Residue-level contacts at the interface:
Residue F58 in the second protein is in contact with residue G19 in the first protein (closest heavy-atom distance 3.9 Å).
Residue Q83 in the second protein contacts residue G19 in the first protein (closest heavy-atom distance 4.9 Å).
Residue E142 in the second protein interacts with residue S21 in the first protein (closest heavy-atom distance 4.5 Å).
Residue Y150 in the second protein is in contact with residue G19 in the first protein (closest heavy-atom distance 3.6 Å).
Residue A146 in the second protein interacts with residue T16 in the first protein (closest heavy-atom distance 4.7 Å).
Residue Y59 in the second protein contacts residue G19 in the first protein (closest heavy-atom distance 3.5 Å).
Residue A146 in the second protein contacts residue R14 in the first protein (closest heavy-atom distance 4.2 Å).
Residue V36 in the second protein interacts with residue I15 in the first protein (closest heavy-atom distance 4.1 Å).
Residue F40 in the second protein contacts residue F17 in the first protein (closest heavy-atom distance 3.5 Å).
Residue E39 in the second protein interacts with residue F17 in the first protein (closest heavy-atom distance 4.1 Å).
Residue P31 in the second protein is in contact with residue I15 in the first protein (closest heavy-atom distance 3.9 Å).
Residue K148 in the second protein contacts residue G19 in the first protein (closest heavy-atom distance 4.1 Å).
Residue N147 in the second protein contacts residue I15 in the first protein (closest heavy-atom distance 3.3 Å).
Residue K148 in the second protein interacts with residue T16 in the first protein (closest heavy-atom distance 3.1 Å).
Residue Q43 in the second protein contacts residue I15 in the first protein (closest heavy-atom distance 4.3 Å).
Residue L139 in the second protein is in contact with residue F17 in the first protein (closest heavy-atom distance 4.2 Å).
Residue F58 in the second protein contacts residue F17 in the first protein (closest heavy-atom distance 3.8 Å).
Residue F149 in the second protein is in contact with residue T16 in the first protein (closest heavy-atom distance 2.8 Å).
Residue Q43 in the second protein is in contact with residue F17 in the first protein (closest heavy-atom distance 3.4 Å).
Residue N147 in the second protein contacts residue R14 in the first protein (closest heavy-atom distance 3.6 Å).
Residue E142 in the second protein is in contact with residue P20 in the first protein (closest heavy-atom distance 3.9 Å).
Residue V145 in the second protein contacts residue T16 in the first protein (closest heavy-atom distance 4.9 Å).
Residue F149 in the second protein is in contact with residue F17 in the first protein (closest heavy-atom distance 3.0 Å).
Residue N147 in the second protein contacts residue T16 in the first protein (closest heavy-atom distance 2.9 Å).
Residue R57 in the second protein contacts residue G18 in the first protein (closest heavy-atom distance 3.5 Å).
Residue G60 in the second protein is in contact with residue G19 in the first protein (closest heavy-atom distance 4.7 Å).
Residue Q83 in the second protein contacts residue P20 in the first protein (closest heavy-atom distance 4.9 Å).
Residue E142 in the second protein contacts residue G18 in the first protein (closest heavy-atom distance 3.5 Å).
Residue F149 in the second protein is in contact with residue I15 in the first protein (closest heavy-atom distance 4.7 Å).
Residue V36 in the second protein contacts residue F17 in the first protein (closest heavy-atom distance 3.8 Å).
Residue F149 in the second protein interacts with residue G18 in the first protein (closest heavy-atom distance 2.9 Å).
Residue Y150 in the second protein is in contact with residue P20 in the first protein (closest heavy-atom distance 3.8 Å).
Residue E39 in the second protein interacts with residue I15 in the first protein (closest heavy-atom distance 4.5 Å).
Residue K148 in the second protein contacts residue G18 in the first protein (closest heavy-atom distance 3.6 Å).
Residue Y150 in the second protein contacts residue G18 in the first protein (closest heavy-atom distance 3.4 Å).
Residue G60 in the second protein interacts with residue P20 in the first protein (closest heavy-atom distance 4.1 Å).
Residue R57 in the second protein is in contact with residue G19 in the first protein (closest heavy-atom distance 2.8 Å).
Residue E142 in the second protein interacts with residue G19 in the first protein (closest heavy-atom distance 4.1 Å).
Residue K148 in the second protein contacts residue F17 in the first protein (closest heavy-atom distance 4.2 Å).
Residue F58 in the second protein interacts with residue G18 in the first protein (closest heavy-atom distance 4.3 Å).
Residue Y59 in the second protein contacts residue P20 in the first protein (closest heavy-atom distance 4.6 Å).
Residue L35 in the second protein is in contact with residue I15 in the first protein (closest heavy-atom distance 4.2 Å).

Sequence of the second protein:
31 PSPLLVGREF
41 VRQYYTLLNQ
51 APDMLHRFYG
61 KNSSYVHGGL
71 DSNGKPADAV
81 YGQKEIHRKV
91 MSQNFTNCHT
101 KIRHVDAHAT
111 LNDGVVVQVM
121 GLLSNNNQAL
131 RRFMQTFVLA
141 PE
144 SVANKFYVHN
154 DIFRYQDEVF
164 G

This data describes a binding interaction between two proteins.

Sequence of the first protein:
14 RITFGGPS